The following describes two proteins that form a bound complex.

Contacts between the two chains:
Residue V322 in protein 2 contacts residue Q199 in protein 1 (closest heavy-atom distance 4.2 Å).
Residue K326 in protein 2 contacts residue Q199 in protein 1 (closest heavy-atom distance 3.7 Å).
Residue K326 in protein 2 is in contact with residue E197 in protein 1 (closest heavy-atom distance 4.6 Å).
Residue V322 in protein 2 contacts residue L203 in protein 1 (closest heavy-atom distance 4.5 Å).
Residue I312 in protein 2 interacts with residue E211 in protein 1 (closest heavy-atom distance 3.8 Å).
Residue K326 in protein 2 interacts with residue Q198 in protein 1 (closest heavy-atom distance 4.0 Å).
Residue I315 in protein 2 is in contact with residue L203 in protein 1 (closest heavy-atom distance 3.6 Å).
Residue T311 in protein 2 interacts with residue L210 in protein 1 (closest heavy-atom distance 3.5 Å).
Residue M319 in protein 2 is in contact with residue L203 in protein 1 (closest heavy-atom distance 3.7 Å).
Residue M319 in protein 2 contacts residue L200 in protein 1 (closest heavy-atom distance 4.0 Å).
Residue R305 in protein 2 is in contact with residue E211 in protein 1 (closest heavy-atom distance 3.9 Å).
Residue R305 in protein 2 interacts with residue L210 in protein 1 (closest heavy-atom distance 3.5 Å).
Residue L318 in protein 2 interacts with residue L203 in protein 1 (closest heavy-atom distance 3.6 Å).
Residue I323 in protein 2 is in contact with residue L200 in protein 1 (closest heavy-atom distance 4.4 Å).
Residue C308 in protein 2 is in contact with residue L210 in protein 1 (closest heavy-atom distance 3.2 Å).
Residue I315 in protein 2 contacts residue Y206 in protein 1 (closest heavy-atom distance 4.0 Å).
Residue V322 in protein 2 is in contact with residue L200 in protein 1 (closest heavy-atom distance 4.6 Å).
Residue H316 in protein 2 is in contact with residue V207 in protein 1 (closest heavy-atom distance 4.4 Å).
Residue I312 in protein 2 is in contact with residue L210 in protein 1 (closest heavy-atom distance 3.8 Å).
Residue M319 in protein 2 interacts with residue T204 in protein 1 (closest heavy-atom distance 3.6 Å).
Residue I315 in protein 2 interacts with residue L210 in protein 1 (closest heavy-atom distance 4.0 Å).
Residue I315 in protein 2 contacts residue V207 in protein 1 (closest heavy-atom distance 3.6 Å).
Residue M319 in protein 2 interacts with residue V207 in protein 1 (closest heavy-atom distance 4.5 Å).
Residue I312 in protein 2 is in contact with residue V207 in protein 1 (closest heavy-atom distance 3.9 Å).

Sequence of protein 2:
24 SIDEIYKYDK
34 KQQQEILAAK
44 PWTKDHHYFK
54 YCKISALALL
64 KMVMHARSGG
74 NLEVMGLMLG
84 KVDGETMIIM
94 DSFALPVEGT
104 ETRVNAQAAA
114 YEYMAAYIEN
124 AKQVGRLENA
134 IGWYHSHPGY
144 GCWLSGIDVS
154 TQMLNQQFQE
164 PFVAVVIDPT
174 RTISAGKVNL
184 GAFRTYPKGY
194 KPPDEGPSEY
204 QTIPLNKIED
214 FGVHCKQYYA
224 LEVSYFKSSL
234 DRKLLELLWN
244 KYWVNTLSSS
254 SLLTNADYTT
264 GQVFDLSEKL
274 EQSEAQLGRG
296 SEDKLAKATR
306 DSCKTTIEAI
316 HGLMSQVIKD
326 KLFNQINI

Sequence of protein 1:
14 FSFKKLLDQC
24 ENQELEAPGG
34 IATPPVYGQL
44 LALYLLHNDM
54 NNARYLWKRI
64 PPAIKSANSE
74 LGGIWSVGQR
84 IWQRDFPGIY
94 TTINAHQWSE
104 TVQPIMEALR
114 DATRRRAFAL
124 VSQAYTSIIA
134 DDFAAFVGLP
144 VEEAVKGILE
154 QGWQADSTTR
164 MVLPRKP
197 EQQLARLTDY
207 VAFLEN